Sequence of the first protein:
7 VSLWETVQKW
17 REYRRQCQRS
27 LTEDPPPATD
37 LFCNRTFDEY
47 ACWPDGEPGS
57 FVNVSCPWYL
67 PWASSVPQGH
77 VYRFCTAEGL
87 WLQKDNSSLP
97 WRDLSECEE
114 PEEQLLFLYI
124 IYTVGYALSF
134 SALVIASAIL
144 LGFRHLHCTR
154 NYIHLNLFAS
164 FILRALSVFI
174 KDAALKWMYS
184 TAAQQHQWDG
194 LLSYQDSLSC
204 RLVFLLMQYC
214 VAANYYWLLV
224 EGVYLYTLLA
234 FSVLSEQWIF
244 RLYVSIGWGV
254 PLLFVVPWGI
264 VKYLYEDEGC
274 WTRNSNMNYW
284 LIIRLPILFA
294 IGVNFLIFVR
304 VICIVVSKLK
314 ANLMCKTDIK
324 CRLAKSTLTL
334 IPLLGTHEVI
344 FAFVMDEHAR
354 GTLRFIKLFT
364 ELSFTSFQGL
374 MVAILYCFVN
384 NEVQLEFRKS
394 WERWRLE

Sequence of the second protein:
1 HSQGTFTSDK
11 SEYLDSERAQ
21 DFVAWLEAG

This data describes a binding interaction between two proteins.

Contacts between the two chains:
Residue N277 in the first protein is in contact with residue S8 in the second protein (closest heavy-atom distance 4.1 Å).
Residue E364 in the first protein is in contact with residue S2 in the second protein (closest heavy-atom distance 3.3 Å).
Residue L361 in the first protein interacts with residue S2 in the second protein (closest heavy-atom distance 3.6 Å).
Residue T275 in the first protein interacts with residue S8 in the second protein (closest heavy-atom distance 3.3 Å).
Residue L121 in the first protein interacts with residue F6 in the second protein (closest heavy-atom distance 4.2 Å).
Residue L118 in the first protein contacts residue F6 in the second protein (closest heavy-atom distance 3.5 Å).
Residue Q211 in the first protein contacts residue H1 in the second protein (closest heavy-atom distance 3.5 Å).
Residue R287 in the first protein is in contact with residue H1 in the second protein (closest heavy-atom distance 4.4 Å).
Residue E45 in the first protein interacts with residue L26 in the second protein (closest heavy-atom distance 3.7 Å).
Residue W16 in the first protein interacts with residue L26 in the second protein (closest heavy-atom distance 3.7 Å).
Residue T275 in the first protein contacts residue G4 in the second protein (closest heavy-atom distance 4.3 Å).
Residue R357 in the first protein interacts with residue D9 in the second protein (closest heavy-atom distance 3.1 Å).
Residue L365 in the first protein contacts residue F6 in the second protein (closest heavy-atom distance 4.3 Å).
Residue V214 in the first protein interacts with residue H1 in the second protein (closest heavy-atom distance 2.9 Å).
Residue T12 in the first protein contacts residue F22 in the second protein (closest heavy-atom distance 3.8 Å).
Residue K174 in the first protein interacts with residue Q3 in the second protein (closest heavy-atom distance 3.4 Å).
Residue S8 in the first protein interacts with residue A19 in the second protein (closest heavy-atom distance 4.3 Å).
Residue Y65 in the first protein contacts residue E27 in the second protein (closest heavy-atom distance 2.8 Å).
Residue P63 in the first protein interacts with residue E27 in the second protein (closest heavy-atom distance 3.6 Å).
Residue R276 in the first protein interacts with residue E12 in the second protein (closest heavy-atom distance 4.0 Å).
Residue L118 in the first protein interacts with residue Y13 in the second protein (closest heavy-atom distance 4.2 Å).
Residue T275 in the first protein contacts residue S11 in the second protein (closest heavy-atom distance 3.5 Å).
Residue T12 in the first protein interacts with residue A19 in the second protein (closest heavy-atom distance 4.2 Å).
Residue L9 in the first protein is in contact with residue R18 in the second protein (closest heavy-atom distance 4.3 Å).
Residue Y182 in the first protein contacts residue D15 in the second protein (closest heavy-atom distance 3.3 Å).
Residue F207 in the first protein contacts residue T7 in the second protein (closest heavy-atom distance 4.0 Å).
Residue L66 in the first protein interacts with residue V23 in the second protein (closest heavy-atom distance 3.7 Å).
Residue S8 in the first protein interacts with residue D15 in the second protein (closest heavy-atom distance 3.7 Å).
Residue L178 in the first protein is in contact with residue S11 in the second protein (closest heavy-atom distance 4.2 Å).
Residue V7 in the first protein is in contact with residue D15 in the second protein (closest heavy-atom distance 3.5 Å).
Residue R357 in the first protein is in contact with residue T5 in the second protein (closest heavy-atom distance 4.0 Å).
Residue Y125 in the first protein interacts with residue F6 in the second protein (closest heavy-atom distance 3.3 Å).
Residue V7 in the first protein interacts with residue S16 in the second protein (closest heavy-atom distance 4.2 Å).
Residue K174 in the first protein contacts residue T7 in the second protein (closest heavy-atom distance 3.4 Å).
Residue E115 in the first protein is in contact with residue Y13 in the second protein (closest heavy-atom distance 3.9 Å).
Residue L361 in the first protein interacts with residue T5 in the second protein (closest heavy-atom distance 3.5 Å).
Residue W191 in the first protein is in contact with residue F22 in the second protein (closest heavy-atom distance 3.5 Å).
Residue W191 in the first protein interacts with residue W25 in the second protein (closest heavy-atom distance 3.7 Å).
Residue Y182 in the first protein is in contact with residue L14 in the second protein (closest heavy-atom distance 4.1 Å).
Residue Y125 in the first protein contacts residue Q3 in the second protein (closest heavy-atom distance 4.1 Å).
Residue Y129 in the first protein is in contact with residue Q3 in the second protein (closest heavy-atom distance 3.4 Å).
Residue R276 in the first protein contacts residue S8 in the second protein (closest heavy-atom distance 4.1 Å).
Residue S183 in the first protein is in contact with residue R18 in the second protein (closest heavy-atom distance 3.2 Å).
Residue L66 in the first protein is in contact with residue E27 in the second protein (closest heavy-atom distance 3.5 Å).
Residue L365 in the first protein is in contact with residue S2 in the second protein (closest heavy-atom distance 3.0 Å).
Residue W16 in the first protein contacts residue F22 in the second protein (closest heavy-atom distance 3.6 Å).
Residue L9 in the first protein is in contact with residue D15 in the second protein (closest heavy-atom distance 3.4 Å).
Residue V13 in the first protein contacts residue F22 in the second protein (closest heavy-atom distance 3.9 Å).
Residue Y122 in the first protein contacts residue F6 in the second protein (closest heavy-atom distance 4.0 Å).
Residue W283 in the first protein interacts with residue H1 in the second protein (closest heavy-atom distance 2.7 Å).
Residue N277 in the first protein contacts residue G4 in the second protein (closest heavy-atom distance 3.7 Å).
Residue R276 in the first protein is in contact with residue S11 in the second protein (closest heavy-atom distance 2.9 Å).
Residue L118 in the first protein contacts residue K10 in the second protein (closest heavy-atom distance 4.0 Å).
Residue Y46 in the first protein is in contact with residue E27 in the second protein (closest heavy-atom distance 3.6 Å).
Residue Y65 in the first protein is in contact with residue L26 in the second protein (closest heavy-atom distance 3.3 Å).
Residue Y182 in the first protein is in contact with residue S11 in the second protein (closest heavy-atom distance 3.3 Å).
Residue T275 in the first protein interacts with residue T7 in the second protein (closest heavy-atom distance 3.8 Å).
Residue L9 in the first protein is in contact with residue A19 in the second protein (closest heavy-atom distance 4.1 Å).
Residue Y65 in the first protein contacts residue V23 in the second protein (closest heavy-atom distance 4.2 Å).
Residue E45 in the first protein interacts with residue E27 in the second protein (closest heavy-atom distance 3.6 Å).